Sequence of the second protein:
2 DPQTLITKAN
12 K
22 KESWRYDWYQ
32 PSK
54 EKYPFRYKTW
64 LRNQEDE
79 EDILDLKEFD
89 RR

Contacts between the two chains:
Residue G430 in the first protein contacts residue W25 in the second protein (closest heavy-atom distance 3.5 Å).
Residue E136 in the first protein contacts residue T8 in the second protein (closest heavy-atom distance 3.5 Å).
Residue R423 in the first protein interacts with residue K22 in the second protein (closest heavy-atom distance 3.5 Å).
Residue E36 in the first protein contacts residue R89 in the second protein (closest heavy-atom distance 2.8 Å).
Residue R84 in the first protein contacts residue Q4 in the second protein (closest heavy-atom distance 2.9 Å).
Residue N138 in the first protein is in contact with residue N11 in the second protein (closest heavy-atom distance 3.4 Å).
Residue F102 in the first protein interacts with residue K9 in the second protein (closest heavy-atom distance 3.5 Å).
Residue V88 in the first protein is in contact with residue D80 in the second protein (closest heavy-atom distance 4.0 Å).
Residue L135 in the first protein is in contact with residue I7 in the second protein (closest heavy-atom distance 3.8 Å).
Residue L91 in the first protein interacts with residue L6 in the second protein (closest heavy-atom distance 3.7 Å).
Residue E34 in the first protein contacts residue R89 in the second protein (closest heavy-atom distance 3.2 Å).
Residue E398 in the first protein is in contact with residue R89 in the second protein (closest heavy-atom distance 3.5 Å).
Residue F87 in the first protein interacts with residue N11 in the second protein (closest heavy-atom distance 3.8 Å).
Residue P33 in the first protein contacts residue R89 in the second protein (closest heavy-atom distance 3.1 Å).
Residue S134 in the first protein interacts with residue I7 in the second protein (closest heavy-atom distance 3.5 Å).
Residue L35 in the first protein interacts with residue L84 in the second protein (closest heavy-atom distance 3.7 Å).
Residue L106 in the first protein contacts residue N11 in the second protein (closest heavy-atom distance 3.0 Å).
Residue Q129 in the first protein contacts residue W63 in the second protein (closest heavy-atom distance 3.4 Å).
Residue Y426 in the first protein interacts with residue W25 in the second protein (closest heavy-atom distance 3.3 Å).
Residue S107 in the first protein is in contact with residue N11 in the second protein (closest heavy-atom distance 2.8 Å).
Residue S92 in the first protein contacts residue L6 in the second protein (closest heavy-atom distance 3.7 Å).
Residue S92 in the first protein interacts with residue I81 in the second protein (closest heavy-atom distance 3.3 Å).
Residue L106 in the first protein contacts residue A10 in the second protein (closest heavy-atom distance 3.4 Å).
Residue V88 in the first protein contacts residue P3 in the second protein (closest heavy-atom distance 3.7 Å).
Residue P431 in the first protein is in contact with residue W25 in the second protein (closest heavy-atom distance 4.0 Å).
Residue E125 in the first protein is in contact with residue W63 in the second protein (closest heavy-atom distance 3.0 Å).
Residue S55 in the first protein contacts residue I81 in the second protein (closest heavy-atom distance 3.9 Å).
Residue V88 in the first protein is in contact with residue I81 in the second protein (closest heavy-atom distance 3.7 Å).
Residue E136 in the first protein is in contact with residue I7 in the second protein (closest heavy-atom distance 3.4 Å).
Residue R84 in the first protein contacts residue E79 in the second protein (closest heavy-atom distance 3.3 Å).
Residue P38 in the first protein interacts with residue F87 in the second protein (closest heavy-atom distance 3.5 Å).
Residue R423 in the first protein contacts residue E23 in the second protein (closest heavy-atom distance 3.9 Å).
Residue E136 in the first protein is in contact with residue K22 in the second protein (closest heavy-atom distance 3.6 Å).
Residue E133 in the first protein is in contact with residue S24 in the second protein (closest heavy-atom distance 3.3 Å).
Residue N427 in the first protein contacts residue E23 in the second protein (closest heavy-atom distance 3.0 Å).
Residue V88 in the first protein is in contact with residue I7 in the second protein (closest heavy-atom distance 3.9 Å).
Residue D93 in the first protein interacts with residue L84 in the second protein (closest heavy-atom distance 3.9 Å).
Residue E36 in the first protein contacts residue F87 in the second protein (closest heavy-atom distance 3.0 Å).
Residue L35 in the first protein contacts residue F87 in the second protein (closest heavy-atom distance 3.6 Å).
Residue H54 in the first protein contacts residue D80 in the second protein (closest heavy-atom distance 3.0 Å).
Residue Q129 in the first protein interacts with residue W25 in the second protein (closest heavy-atom distance 2.9 Å).
Residue Y53 in the first protein contacts residue E79 in the second protein (closest heavy-atom distance 3.1 Å).
Residue F102 in the first protein is in contact with residue A10 in the second protein (closest heavy-atom distance 3.7 Å).
Residue S89 in the first protein interacts with residue L82 in the second protein (closest heavy-atom distance 3.0 Å).
Residue N427 in the first protein interacts with residue W25 in the second protein (closest heavy-atom distance 3.4 Å).
Residue K429 in the first protein is in contact with residue W25 in the second protein (closest heavy-atom distance 3.7 Å).
Residue E133 in the first protein contacts residue W25 in the second protein (closest heavy-atom distance 2.8 Å).
Residue E34 in the first protein is in contact with residue F87 in the second protein (closest heavy-atom distance 3.4 Å).
Residue E136 in the first protein contacts residue Q4 in the second protein (closest heavy-atom distance 3.7 Å).
Residue E136 in the first protein contacts residue N11 in the second protein (closest heavy-atom distance 3.6 Å).
Residue I109 in the first protein interacts with residue N11 in the second protein (closest heavy-atom distance 2.8 Å).
Residue L85 in the first protein interacts with residue L82 in the second protein (closest heavy-atom distance 3.6 Å).
Residue F102 in the first protein is in contact with residue L6 in the second protein (closest heavy-atom distance 3.2 Å).
Residue R84 in the first protein interacts with residue I7 in the second protein (closest heavy-atom distance 3.5 Å).
Residue N108 in the first protein contacts residue N11 in the second protein (closest heavy-atom distance 3.8 Å).
Residue N427 in the first protein contacts residue R65 in the second protein (closest heavy-atom distance 3.8 Å).
Residue P431 in the first protein interacts with residue W63 in the second protein (closest heavy-atom distance 3.1 Å).
Residue S55 in the first protein is in contact with residue D80 in the second protein (closest heavy-atom distance 3.8 Å).
Residue S107 in the first protein contacts residue K12 in the second protein (closest heavy-atom distance 3.2 Å).
Residue E34 in the first protein contacts residue D88 in the second protein (closest heavy-atom distance 3.4 Å).

Sequence of the first protein:
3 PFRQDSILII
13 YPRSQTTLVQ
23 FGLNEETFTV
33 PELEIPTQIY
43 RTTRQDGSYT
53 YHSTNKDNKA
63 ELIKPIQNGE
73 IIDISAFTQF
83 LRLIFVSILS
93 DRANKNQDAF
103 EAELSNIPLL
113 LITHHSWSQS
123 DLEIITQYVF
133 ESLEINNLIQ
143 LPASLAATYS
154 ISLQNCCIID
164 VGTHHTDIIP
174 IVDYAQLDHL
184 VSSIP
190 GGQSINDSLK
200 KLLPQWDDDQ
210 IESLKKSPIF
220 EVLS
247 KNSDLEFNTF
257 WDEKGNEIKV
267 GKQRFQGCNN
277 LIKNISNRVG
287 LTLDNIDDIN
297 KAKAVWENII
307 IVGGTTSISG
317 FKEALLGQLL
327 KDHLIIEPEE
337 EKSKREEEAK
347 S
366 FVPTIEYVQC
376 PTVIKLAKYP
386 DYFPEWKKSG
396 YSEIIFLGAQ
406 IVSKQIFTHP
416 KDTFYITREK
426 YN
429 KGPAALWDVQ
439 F

The following describes two proteins that form a bound complex.